Interface contacts:
Residue S11 in chain A interacts with residue I6 in chain B (closest heavy-atom distance 3.2 Å).
Residue T102 in chain A is in contact with residue I6 in chain B (closest heavy-atom distance 4.0 Å).
Residue S11 in chain A interacts with residue P8 in chain B (closest heavy-atom distance 3.5 Å).
Residue L108 in chain A contacts residue C1 in chain B (closest heavy-atom distance 5.0 Å).
Residue E5 in chain A is in contact with residue S11 in chain B (closest heavy-atom distance 2.6 Å).
Residue Q101 in chain A is in contact with residue I6 in chain B (closest heavy-atom distance 3.9 Å).
Residue Q101 in chain A contacts residue A5 in chain B (closest heavy-atom distance 3.6 Å).
Residue E5 in chain A interacts with residue V9 in chain B (closest heavy-atom distance 3.8 Å).
Residue W14 in chain A is in contact with residue V3 in chain B (closest heavy-atom distance 4.4 Å).
Residue W14 in chain A contacts residue G2 in chain B (closest heavy-atom distance 3.9 Å).
Residue V8 in chain A interacts with residue P8 in chain B (closest heavy-atom distance 4.6 Å).
Residue P9 in chain A interacts with residue I6 in chain B (closest heavy-atom distance 3.8 Å).
Residue V8 in chain A is in contact with residue Q7 in chain B (closest heavy-atom distance 4.3 Å).
Residue W12 in chain A contacts residue P8 in chain B (closest heavy-atom distance 3.5 Å).
Residue S11 in chain A interacts with residue Q7 in chain B (closest heavy-atom distance 3.9 Å).
Residue A105 in chain A interacts with residue V3 in chain B (closest heavy-atom distance 4.8 Å).
Residue C107 in chain A contacts residue G2 in chain B (closest heavy-atom distance 3.5 Å).
Residue G10 in chain A contacts residue I6 in chain B (closest heavy-atom distance 4.1 Å).
Residue V8 in chain A interacts with residue V9 in chain B (closest heavy-atom distance 3.7 Å).
Residue V122 in chain A is in contact with residue L10 in chain B (closest heavy-atom distance 3.9 Å).
Residue E5 in chain A is in contact with residue L10 in chain B (closest heavy-atom distance 3.7 Å).
Residue C107 in chain A is in contact with residue C1 in chain B (closest heavy-atom distance 2.0 Å).
Residue W12 in chain A is in contact with residue L10 in chain B (closest heavy-atom distance 3.8 Å).
Residue S11 in chain A contacts residue P4 in chain B (closest heavy-atom distance 3.5 Å).
Residue A105 in chain A interacts with residue G2 in chain B (closest heavy-atom distance 2.8 Å).
Residue S104 in chain A contacts residue P4 in chain B (closest heavy-atom distance 5.0 Å).
Residue A105 in chain A is in contact with residue C1 in chain B (closest heavy-atom distance 3.4 Å).
Residue S11 in chain A contacts residue V9 in chain B (closest heavy-atom distance 5.0 Å).
Residue P13 in chain A is in contact with residue A5 in chain B (closest heavy-atom distance 5.0 Å).
Residue W14 in chain A is in contact with residue P4 in chain B (closest heavy-atom distance 3.8 Å).
Residue V106 in chain A interacts with residue C1 in chain B (closest heavy-atom distance 3.8 Å).
Residue V106 in chain A interacts with residue G2 in chain B (closest heavy-atom distance 4.1 Å).
Residue S104 in chain A contacts residue V3 in chain B (closest heavy-atom distance 4.7 Å).
Residue V8 in chain A is in contact with residue I6 in chain B (closest heavy-atom distance 3.9 Å).
Residue P13 in chain A interacts with residue P4 in chain B (closest heavy-atom distance 3.7 Å).

Sequence of chain A:
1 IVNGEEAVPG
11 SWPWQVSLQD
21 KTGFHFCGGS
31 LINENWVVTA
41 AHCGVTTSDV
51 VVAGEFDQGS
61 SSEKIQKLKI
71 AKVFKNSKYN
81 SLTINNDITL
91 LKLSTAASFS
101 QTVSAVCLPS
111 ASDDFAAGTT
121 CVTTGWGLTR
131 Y

The following describes two proteins that form a bound complex.

Sequence of chain B:
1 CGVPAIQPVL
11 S